Sequence of the first protein:
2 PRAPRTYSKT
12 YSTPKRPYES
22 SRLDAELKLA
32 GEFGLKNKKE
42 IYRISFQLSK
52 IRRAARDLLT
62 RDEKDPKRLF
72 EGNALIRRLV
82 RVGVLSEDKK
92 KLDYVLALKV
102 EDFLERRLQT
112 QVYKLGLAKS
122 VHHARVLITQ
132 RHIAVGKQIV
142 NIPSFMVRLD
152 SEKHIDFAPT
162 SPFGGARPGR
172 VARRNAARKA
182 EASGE

This data describes a binding interaction between two proteins.

Contacts between the two chains:
Residue K115 in the first protein contacts residue S108 in the second protein (closest heavy-atom distance 4.8 Å).
Residue K115 in the first protein is in contact with residue A109 in the second protein (closest heavy-atom distance 3.7 Å).
Residue K115 in the first protein contacts residue A107 in the second protein (closest heavy-atom distance 4.3 Å).
Residue L116 in the first protein interacts with residue A109 in the second protein (closest heavy-atom distance 4.9 Å).

Sequence of the second protein:
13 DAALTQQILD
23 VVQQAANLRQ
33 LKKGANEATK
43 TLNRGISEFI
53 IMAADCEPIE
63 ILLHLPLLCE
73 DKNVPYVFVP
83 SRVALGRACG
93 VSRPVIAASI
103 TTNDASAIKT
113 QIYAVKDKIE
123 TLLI